Sequence of the second protein:
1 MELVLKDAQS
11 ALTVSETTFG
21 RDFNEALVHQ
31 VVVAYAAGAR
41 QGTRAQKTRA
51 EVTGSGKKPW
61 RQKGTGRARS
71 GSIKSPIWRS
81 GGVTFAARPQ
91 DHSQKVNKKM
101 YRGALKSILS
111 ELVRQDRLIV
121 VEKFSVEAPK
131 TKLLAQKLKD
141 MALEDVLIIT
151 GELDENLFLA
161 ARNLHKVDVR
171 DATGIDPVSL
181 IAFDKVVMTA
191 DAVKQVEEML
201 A

Contacts between the two chains:
Residue T65 in the second protein contacts residue A16 in the first protein (closest heavy-atom distance 3.4 Å).
Residue T65 in the second protein interacts with residue A17 in the first protein (closest heavy-atom distance 4.8 Å).

Sequence of the first protein:
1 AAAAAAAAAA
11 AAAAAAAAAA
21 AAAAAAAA

The following describes two proteins that form a bound complex.